Residue-level contacts at the interface:
Residue T39 in the second protein is in contact with residue L22 in the first protein (closest heavy-atom distance 3.8 Å).
Residue I35 in the second protein interacts with residue T23 in the first protein (closest heavy-atom distance 3.8 Å).
Residue Y38 in the second protein contacts residue H38 in the first protein (closest heavy-atom distance 3.3 Å).
Residue Y38 in the second protein is in contact with residue L39 in the first protein (closest heavy-atom distance 3.0 Å).
Residue L19 in the second protein interacts with residue D20 in the first protein (closest heavy-atom distance 4.6 Å).
Residue Y38 in the second protein is in contact with residue V25 in the first protein (closest heavy-atom distance 4.5 Å).
Residue D34 in the second protein is in contact with residue S27 in the first protein (closest heavy-atom distance 2.7 Å).
Residue Y38 in the second protein is in contact with residue K37 in the first protein (closest heavy-atom distance 3.7 Å).
Residue T37 in the second protein contacts residue H38 in the first protein (closest heavy-atom distance 4.2 Å).
Residue R18 in the second protein is in contact with residue R17 in the first protein (closest heavy-atom distance 3.9 Å).
Residue T39 in the second protein is in contact with residue T23 in the first protein (closest heavy-atom distance 4.7 Å).
Residue Y38 in the second protein interacts with residue S27 in the first protein (closest heavy-atom distance 3.6 Å).
Residue I35 in the second protein is in contact with residue A24 in the first protein (closest heavy-atom distance 3.6 Å).
Residue L23 in the second protein is in contact with residue A24 in the first protein (closest heavy-atom distance 4.6 Å).
Residue D34 in the second protein contacts residue V25 in the first protein (closest heavy-atom distance 4.7 Å).
Residue L23 in the second protein is in contact with residue L22 in the first protein (closest heavy-atom distance 3.9 Å).
Residue T39 in the second protein is in contact with residue V25 in the first protein (closest heavy-atom distance 4.7 Å).
Residue I35 in the second protein is in contact with residue V25 in the first protein (closest heavy-atom distance 3.7 Å).
Residue L19 in the second protein contacts residue L22 in the first protein (closest heavy-atom distance 4.8 Å).
Residue V20 in the second protein is in contact with residue L22 in the first protein (closest heavy-atom distance 3.7 Å).
Residue L19 in the second protein is in contact with residue R17 in the first protein (closest heavy-atom distance 4.1 Å).
Residue Y38 in the second protein is in contact with residue T26 in the first protein (closest heavy-atom distance 4.8 Å).

Sequence of the first protein:
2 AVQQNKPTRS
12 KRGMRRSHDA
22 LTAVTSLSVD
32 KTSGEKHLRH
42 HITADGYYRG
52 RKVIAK

These two protein chains interact to form a complex.

Sequence of the second protein:
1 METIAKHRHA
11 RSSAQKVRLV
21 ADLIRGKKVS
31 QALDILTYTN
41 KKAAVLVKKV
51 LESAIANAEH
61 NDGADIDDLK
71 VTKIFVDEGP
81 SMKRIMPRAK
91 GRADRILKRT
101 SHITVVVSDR